Sequence of protein 1:
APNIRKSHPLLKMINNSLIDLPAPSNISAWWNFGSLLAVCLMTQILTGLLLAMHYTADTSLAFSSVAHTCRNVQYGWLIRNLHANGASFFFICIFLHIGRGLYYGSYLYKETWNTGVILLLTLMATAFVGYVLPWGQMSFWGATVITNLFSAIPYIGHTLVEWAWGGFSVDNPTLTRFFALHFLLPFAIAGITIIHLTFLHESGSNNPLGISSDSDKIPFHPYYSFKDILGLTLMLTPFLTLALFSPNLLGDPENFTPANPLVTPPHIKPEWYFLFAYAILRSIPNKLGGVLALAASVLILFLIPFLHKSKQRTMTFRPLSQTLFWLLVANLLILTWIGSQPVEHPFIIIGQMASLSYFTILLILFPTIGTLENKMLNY

This data describes a binding interaction between two proteins.

Contacts between the two chains:
Residue F318 in protein 1 contacts residue F26 in protein 2 (closest heavy-atom distance 3.4 Å).
Residue Q313 in protein 1 contacts residue T36 in protein 2 (closest heavy-atom distance 2.4 Å).
Residue S216 in protein 1 is in contact with residue I62 in protein 2 (closest heavy-atom distance 3.9 Å).
Residue I212 in protein 1 is in contact with residue L66 in protein 2 (closest heavy-atom distance 3.9 Å).
Residue F318 in protein 1 is in contact with residue A24 in protein 2 (closest heavy-atom distance 3.4 Å).
Residue P209 in protein 1 contacts residue N69 in protein 2 (closest heavy-atom distance 3.2 Å).
Residue Q313 in protein 1 contacts residue F26 in protein 2 (closest heavy-atom distance 4.2 Å).
Residue K376 in protein 1 contacts residue R17 in protein 2 (closest heavy-atom distance 3.4 Å).
Residue S26 in protein 1 interacts with residue M70 in protein 2 (closest heavy-atom distance 3.5 Å).
Residue D217 in protein 1 contacts residue K63 in protein 2 (closest heavy-atom distance 3.5 Å).
Residue P320 in protein 1 is in contact with residue A24 in protein 2 (closest heavy-atom distance 3.7 Å).
Residue T317 in protein 1 is in contact with residue A24 in protein 2 (closest heavy-atom distance 4.2 Å).
Residue S216 in protein 1 is in contact with residue K63 in protein 2 (closest heavy-atom distance 3.7 Å).
Residue S213 in protein 1 contacts residue L66 in protein 2 (closest heavy-atom distance 3.7 Å).
Residue L210 in protein 1 is in contact with residue Y29 in protein 2 (closest heavy-atom distance 4.0 Å).
Residue L210 in protein 1 is in contact with residue N69 in protein 2 (closest heavy-atom distance 3.6 Å).
Residue L210 in protein 1 interacts with residue A65 in protein 2 (closest heavy-atom distance 3.5 Å).
Residue N379 in protein 1 interacts with residue R33 in protein 2 (closest heavy-atom distance 2.8 Å).
Residue F318 in protein 1 is in contact with residue Y29 in protein 2 (closest heavy-atom distance 3.6 Å).
Residue N379 in protein 1 interacts with residue E91 in protein 2 (closest heavy-atom distance 4.0 Å).
Residue D217 in protein 1 interacts with residue L66 in protein 2 (closest heavy-atom distance 3.7 Å).
Residue N27 in protein 1 is in contact with residue L66 in protein 2 (closest heavy-atom distance 3.4 Å).
Residue I212 in protein 1 contacts residue I62 in protein 2 (closest heavy-atom distance 3.4 Å).
Residue M377 in protein 1 contacts residue R17 in protein 2 (closest heavy-atom distance 3.6 Å).
Residue Y380 in protein 1 is in contact with residue D34 in protein 2 (closest heavy-atom distance 2.7 Å).
Residue N27 in protein 1 contacts residue M70 in protein 2 (closest heavy-atom distance 3.9 Å).
Residue N208 in protein 1 interacts with residue L66 in protein 2 (closest heavy-atom distance 4.3 Å).
Residue N208 in protein 1 is in contact with residue N69 in protein 2 (closest heavy-atom distance 4.5 Å).
Residue E374 in protein 1 contacts residue Y20 in protein 2 (closest heavy-atom distance 3.1 Å).
Residue Y380 in protein 1 contacts residue R33 in protein 2 (closest heavy-atom distance 3.2 Å).
Residue L210 in protein 1 interacts with residue L66 in protein 2 (closest heavy-atom distance 4.1 Å).
Residue P320 in protein 1 is in contact with residue A23 in protein 2 (closest heavy-atom distance 3.9 Å).
Residue Q313 in protein 1 is in contact with residue Y38 in protein 2 (closest heavy-atom distance 4.2 Å).
Residue R319 in protein 1 interacts with residue Y20 in protein 2 (closest heavy-atom distance 3.5 Å).
Residue P320 in protein 1 is in contact with residue Y20 in protein 2 (closest heavy-atom distance 3.9 Å).
Residue K312 in protein 1 is in contact with residue T36 in protein 2 (closest heavy-atom distance 4.3 Å).
Residue M377 in protein 1 interacts with residue I16 in protein 2 (closest heavy-atom distance 4.0 Å).
Residue N379 in protein 1 interacts with residue R17 in protein 2 (closest heavy-atom distance 4.0 Å).
Residue F318 in protein 1 contacts residue T36 in protein 2 (closest heavy-atom distance 4.1 Å).
Residue S213 in protein 1 is in contact with residue I62 in protein 2 (closest heavy-atom distance 3.9 Å).
Residue Y380 in protein 1 interacts with residue I37 in protein 2 (closest heavy-atom distance 3.5 Å).
Residue L378 in protein 1 contacts residue R33 in protein 2 (closest heavy-atom distance 2.7 Å).
Residue I212 in protein 1 is in contact with residue L31 in protein 2 (closest heavy-atom distance 3.8 Å).
Residue S213 in protein 1 contacts residue E39 in protein 2 (closest heavy-atom distance 3.1 Å).
Residue K312 in protein 1 interacts with residue Y38 in protein 2 (closest heavy-atom distance 2.7 Å).
Residue F318 in protein 1 is in contact with residue Y20 in protein 2 (closest heavy-atom distance 3.1 Å).
Residue M377 in protein 1 contacts residue W19 in protein 2 (closest heavy-atom distance 4.6 Å).
Residue I212 in protein 1 interacts with residue T36 in protein 2 (closest heavy-atom distance 4.1 Å).
Residue I212 in protein 1 interacts with residue D35 in protein 2 (closest heavy-atom distance 3.6 Å).
Residue F318 in protein 1 interacts with residue G25 in protein 2 (closest heavy-atom distance 4.0 Å).
Residue L378 in protein 1 interacts with residue F26 in protein 2 (closest heavy-atom distance 3.8 Å).
Residue L109 in protein 1 interacts with residue Y38 in protein 2 (closest heavy-atom distance 3.6 Å).
Residue S216 in protein 1 interacts with residue L66 in protein 2 (closest heavy-atom distance 4.0 Å).
Residue M377 in protein 1 interacts with residue Y20 in protein 2 (closest heavy-atom distance 3.2 Å).
Residue L378 in protein 1 contacts residue Y20 in protein 2 (closest heavy-atom distance 3.4 Å).
Residue R314 in protein 1 is in contact with residue Y38 in protein 2 (closest heavy-atom distance 3.9 Å).
Residue S216 in protein 1 is in contact with residue M59 in protein 2 (closest heavy-atom distance 3.1 Å).
Residue S214 in protein 1 contacts residue L66 in protein 2 (closest heavy-atom distance 4.1 Å).
Residue K312 in protein 1 interacts with residue I37 in protein 2 (closest heavy-atom distance 3.5 Å).
Residue N27 in protein 1 is in contact with residue N69 in protein 2 (closest heavy-atom distance 2.4 Å).

Sequence of protein 2:
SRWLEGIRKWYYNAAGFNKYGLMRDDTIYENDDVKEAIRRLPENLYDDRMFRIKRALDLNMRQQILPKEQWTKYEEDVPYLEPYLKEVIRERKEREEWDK